Residue-level contacts at the interface:
Residue F178 in chain B contacts residue A16 in chain A (closest heavy-atom distance 3.5 Å).
Residue C586 in chain B contacts residue Q20 in chain A (closest heavy-atom distance 4.2 Å).
Residue A699 in chain B contacts residue S28 in chain A (closest heavy-atom distance 4.2 Å).
Residue R81 in chain B contacts residue A29 in chain A (closest heavy-atom distance 3.5 Å).
Residue N104 in chain B interacts with residue N26 in chain A (closest heavy-atom distance 2.9 Å).
Residue I73 in chain B is in contact with residue V31 in chain A (closest heavy-atom distance 4.2 Å).
Residue H695 in chain B is in contact with residue Q20 in chain A (closest heavy-atom distance 3.6 Å).
Residue W603 in chain B is in contact with residue A16 in chain A (closest heavy-atom distance 3.9 Å).
Residue Q103 in chain B is in contact with residue S28 in chain A (closest heavy-atom distance 4.0 Å).
Residue F95 in chain B interacts with residue N26 in chain A (closest heavy-atom distance 3.3 Å).
Residue G561 in chain B interacts with residue Q20 in chain A (closest heavy-atom distance 3.7 Å).
Residue A562 in chain B interacts with residue A18 in chain A (closest heavy-atom distance 3.2 Å).
Residue T700 in chain B is in contact with residue A29 in chain A (closest heavy-atom distance 4.0 Å).
Residue C259 in chain B contacts residue W17 in chain A (closest heavy-atom distance 3.4 Å).
Residue A562 in chain B is in contact with residue F19 in chain A (closest heavy-atom distance 3.6 Å).
Residue A562 in chain B interacts with residue Q20 in chain A (closest heavy-atom distance 3.8 Å).
Residue Q703 in chain B is in contact with residue V31 in chain A (closest heavy-atom distance 4.1 Å).
Residue H239 in chain B interacts with residue W17 in chain A (closest heavy-atom distance 4.0 Å).
Residue V707 in chain B interacts with residue V31 in chain A (closest heavy-atom distance 3.8 Å).
Residue T700 in chain B is in contact with residue S28 in chain A (closest heavy-atom distance 2.7 Å).
Residue R655 in chain B contacts residue W17 in chain A (closest heavy-atom distance 3.4 Å).
Residue S493 in chain B interacts with residue V31 in chain A (closest heavy-atom distance 2.9 Å).
Residue Y696 in chain B is in contact with residue A27 in chain A (closest heavy-atom distance 3.3 Å).
Residue F484 in chain B contacts residue W17 in chain A (closest heavy-atom distance 4.1 Å).
Residue F79 in chain B interacts with residue P30 in chain A (closest heavy-atom distance 4.3 Å).
Residue S493 in chain B interacts with residue P30 in chain A (closest heavy-atom distance 3.8 Å).
Residue Y135 in chain B contacts residue N26 in chain A (closest heavy-atom distance 4.3 Å).
Residue H695 in chain B contacts residue F19 in chain A (closest heavy-atom distance 3.5 Å).
Residue G258 in chain B is in contact with residue W17 in chain A (closest heavy-atom distance 3.7 Å).
Residue L602 in chain B interacts with residue A16 in chain A (closest heavy-atom distance 4.2 Å).
Residue L132 in chain B is in contact with residue N26 in chain A (closest heavy-atom distance 3.1 Å).
Residue N97 in chain B interacts with residue S28 in chain A (closest heavy-atom distance 3.2 Å).
Residue A494 in chain B is in contact with residue V31 in chain A (closest heavy-atom distance 3.4 Å).
Residue F178 in chain B contacts residue V15 in chain A (closest heavy-atom distance 3.3 Å).
Residue Y481 in chain B is in contact with residue F19 in chain A (closest heavy-atom distance 3.4 Å).
Residue I704 in chain B interacts with residue V31 in chain A (closest heavy-atom distance 4.1 Å).
Residue R655 in chain B is in contact with residue F19 in chain A (closest heavy-atom distance 2.7 Å).
Residue W603 in chain B is in contact with residue W17 in chain A (closest heavy-atom distance 3.7 Å).
Residue N104 in chain B is in contact with residue A27 in chain A (closest heavy-atom distance 3.0 Å).
Residue W603 in chain B contacts residue A18 in chain A (closest heavy-atom distance 3.2 Å).
Residue S495 in chain B contacts residue V31 in chain A (closest heavy-atom distance 2.8 Å).
Residue A494 in chain B contacts residue P30 in chain A (closest heavy-atom distance 3.1 Å).
Residue R81 in chain B contacts residue P30 in chain A (closest heavy-atom distance 3.6 Å).
Residue F484 in chain B interacts with residue A18 in chain A (closest heavy-atom distance 4.3 Å).
Residue Y481 in chain B interacts with residue A18 in chain A (closest heavy-atom distance 2.5 Å).
Residue I486 in chain B is in contact with residue W17 in chain A (closest heavy-atom distance 4.1 Å).
Residue N104 in chain B contacts residue S28 in chain A (closest heavy-atom distance 3.2 Å).
Residue N563 in chain B contacts residue A18 in chain A (closest heavy-atom distance 3.2 Å).
Residue R81 in chain B is in contact with residue S28 in chain A (closest heavy-atom distance 3.0 Å).
Residue Y696 in chain B contacts residue A21 in chain A (closest heavy-atom distance 3.3 Å).
Residue R655 in chain B contacts residue V15 in chain A (closest heavy-atom distance 3.8 Å).
Residue F492 in chain B is in contact with residue P30 in chain A (closest heavy-atom distance 3.7 Å).
Residue I486 in chain B contacts residue F19 in chain A (closest heavy-atom distance 4.1 Å).
Residue V77 in chain B interacts with residue P30 in chain A (closest heavy-atom distance 3.9 Å).
Residue R698 in chain B interacts with residue S28 in chain A (closest heavy-atom distance 3.7 Å).
Residue V588 in chain B contacts residue A18 in chain A (closest heavy-atom distance 4.1 Å).
Residue Y696 in chain B contacts residue N26 in chain A (closest heavy-atom distance 3.9 Å).
Residue N585 in chain B contacts residue Q20 in chain A (closest heavy-atom distance 3.8 Å).
Residue A102 in chain B contacts residue S28 in chain A (closest heavy-atom distance 3.2 Å).
Residue V77 in chain B is in contact with residue A29 in chain A (closest heavy-atom distance 4.1 Å).

Sequence of chain B:
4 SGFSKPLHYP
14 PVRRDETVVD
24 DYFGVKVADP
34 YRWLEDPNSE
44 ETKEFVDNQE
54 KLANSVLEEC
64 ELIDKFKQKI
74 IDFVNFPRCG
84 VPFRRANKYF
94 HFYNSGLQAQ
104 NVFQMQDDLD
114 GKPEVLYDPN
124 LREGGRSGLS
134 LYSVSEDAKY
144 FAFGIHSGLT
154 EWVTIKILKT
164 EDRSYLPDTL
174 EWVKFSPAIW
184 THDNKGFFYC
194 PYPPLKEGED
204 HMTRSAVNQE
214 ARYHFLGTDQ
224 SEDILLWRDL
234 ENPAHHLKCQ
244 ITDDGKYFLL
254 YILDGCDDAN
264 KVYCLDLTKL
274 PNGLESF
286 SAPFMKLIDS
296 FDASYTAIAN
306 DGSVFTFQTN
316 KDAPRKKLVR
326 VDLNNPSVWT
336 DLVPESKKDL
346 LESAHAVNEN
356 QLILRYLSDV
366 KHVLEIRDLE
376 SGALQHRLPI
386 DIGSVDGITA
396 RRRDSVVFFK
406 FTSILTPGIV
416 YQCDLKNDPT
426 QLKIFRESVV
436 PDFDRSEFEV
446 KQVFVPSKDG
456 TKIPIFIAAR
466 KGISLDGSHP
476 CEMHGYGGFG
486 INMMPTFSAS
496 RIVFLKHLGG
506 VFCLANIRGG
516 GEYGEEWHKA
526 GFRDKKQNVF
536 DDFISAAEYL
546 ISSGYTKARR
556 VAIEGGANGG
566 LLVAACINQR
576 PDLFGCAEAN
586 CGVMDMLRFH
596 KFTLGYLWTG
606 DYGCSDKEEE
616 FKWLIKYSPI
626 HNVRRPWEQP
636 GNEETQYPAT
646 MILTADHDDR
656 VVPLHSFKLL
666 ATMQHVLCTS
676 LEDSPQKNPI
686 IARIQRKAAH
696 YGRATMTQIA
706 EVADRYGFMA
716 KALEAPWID

The following describes two proteins that form a bound complex.

Sequence of chain A:
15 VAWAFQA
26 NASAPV